Sequence of protein 2:
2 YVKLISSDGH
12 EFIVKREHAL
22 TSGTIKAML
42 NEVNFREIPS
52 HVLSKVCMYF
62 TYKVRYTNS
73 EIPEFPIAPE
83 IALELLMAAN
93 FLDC

Sequence of protein 1:
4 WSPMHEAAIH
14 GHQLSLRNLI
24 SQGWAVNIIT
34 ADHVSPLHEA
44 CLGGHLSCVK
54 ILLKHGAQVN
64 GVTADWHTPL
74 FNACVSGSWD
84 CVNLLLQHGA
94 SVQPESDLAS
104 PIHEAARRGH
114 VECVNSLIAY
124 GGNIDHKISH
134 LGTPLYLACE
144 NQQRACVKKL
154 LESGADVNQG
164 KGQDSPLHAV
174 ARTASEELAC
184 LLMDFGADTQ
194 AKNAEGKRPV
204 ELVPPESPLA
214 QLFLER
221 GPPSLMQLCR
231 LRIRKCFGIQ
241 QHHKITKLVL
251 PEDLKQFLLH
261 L

Interface contacts:
Residue M226 in protein 1 is in contact with residue L88 in protein 2 (closest heavy-atom distance 4.0 Å).
Residue C229 in protein 1 interacts with residue L87 in protein 2 (closest heavy-atom distance 3.6 Å).
Residue M226 in protein 1 is in contact with residue C96 in protein 2 (closest heavy-atom distance 3.5 Å).
Residue P222 in protein 1 interacts with residue K64 in protein 2 (closest heavy-atom distance 3.6 Å).
Residue P222 in protein 1 contacts residue Y60 in protein 2 (closest heavy-atom distance 4.8 Å).
Residue L225 in protein 1 interacts with residue V57 in protein 2 (closest heavy-atom distance 4.3 Å).
Residue S224 in protein 1 interacts with residue C96 in protein 2 (closest heavy-atom distance 3.5 Å).
Residue L225 in protein 1 is in contact with residue A91 in protein 2 (closest heavy-atom distance 3.7 Å).
Residue C229 in protein 1 interacts with residue L88 in protein 2 (closest heavy-atom distance 3.8 Å).
Residue P222 in protein 1 contacts residue I74 in protein 2 (closest heavy-atom distance 3.8 Å).
Residue M226 in protein 1 interacts with residue A91 in protein 2 (closest heavy-atom distance 3.5 Å).
Residue P251 in protein 1 is in contact with residue M89 in protein 2 (closest heavy-atom distance 3.8 Å).
Residue L254 in protein 1 is in contact with residue L88 in protein 2 (closest heavy-atom distance 4.1 Å).
Residue I233 in protein 1 interacts with residue L85 in protein 2 (closest heavy-atom distance 3.7 Å).
Residue L248 in protein 1 interacts with residue L85 in protein 2 (closest heavy-atom distance 4.1 Å).
Residue P222 in protein 1 contacts residue Y67 in protein 2 (closest heavy-atom distance 3.7 Å).
Residue G221 in protein 1 contacts residue Y67 in protein 2 (closest heavy-atom distance 4.3 Å).
Residue C229 in protein 1 contacts residue A84 in protein 2 (closest heavy-atom distance 4.0 Å).
Residue S224 in protein 1 interacts with residue Y60 in protein 2 (closest heavy-atom distance 3.2 Å).
Residue R232 in protein 1 contacts residue P81 in protein 2 (closest heavy-atom distance 3.2 Å).
Residue P222 in protein 1 interacts with residue Y63 in protein 2 (closest heavy-atom distance 3.8 Å).
Residue R232 in protein 1 is in contact with residue A80 in protein 2 (closest heavy-atom distance 4.8 Å).
Residue Q193 in protein 1 contacts residue E73 in protein 2 (closest heavy-atom distance 4.8 Å).
Residue L254 in protein 1 contacts residue M89 in protein 2 (closest heavy-atom distance 4.2 Å).
Residue P222 in protein 1 is in contact with residue T68 in protein 2 (closest heavy-atom distance 4.2 Å).
Residue C229 in protein 1 contacts residue I79 in protein 2 (closest heavy-atom distance 4.3 Å).
Residue L254 in protein 1 is in contact with residue N92 in protein 2 (closest heavy-atom distance 4.0 Å).
Residue L258 in protein 1 interacts with residue L88 in protein 2 (closest heavy-atom distance 3.8 Å).
Residue C236 in protein 1 contacts residue P81 in protein 2 (closest heavy-atom distance 4.0 Å).
Residue L225 in protein 1 interacts with residue L87 in protein 2 (closest heavy-atom distance 3.8 Å).
Residue I233 in protein 1 interacts with residue A84 in protein 2 (closest heavy-atom distance 3.7 Å).
Residue M226 in protein 1 is in contact with residue N92 in protein 2 (closest heavy-atom distance 3.7 Å).
Residue L228 in protein 1 contacts residue I79 in protein 2 (closest heavy-atom distance 4.1 Å).
Residue L225 in protein 1 interacts with residue F77 in protein 2 (closest heavy-atom distance 4.0 Å).
Residue L228 in protein 1 interacts with residue Y63 in protein 2 (closest heavy-atom distance 4.5 Å).
Residue P223 in protein 1 contacts residue Y60 in protein 2 (closest heavy-atom distance 2.8 Å).
Residue L225 in protein 1 is in contact with residue Y60 in protein 2 (closest heavy-atom distance 3.1 Å).
Residue L225 in protein 1 is in contact with residue I79 in protein 2 (closest heavy-atom distance 4.6 Å).
Residue G221 in protein 1 interacts with residue T68 in protein 2 (closest heavy-atom distance 5.0 Å).
Residue R232 in protein 1 is in contact with residue A84 in protein 2 (closest heavy-atom distance 4.6 Å).
Residue L250 in protein 1 contacts residue M89 in protein 2 (closest heavy-atom distance 4.0 Å).
Residue L228 in protein 1 is in contact with residue F77 in protein 2 (closest heavy-atom distance 4.0 Å).
Residue L250 in protein 1 is in contact with residue L88 in protein 2 (closest heavy-atom distance 4.6 Å).
Residue V249 in protein 1 interacts with residue M89 in protein 2 (closest heavy-atom distance 4.6 Å).
Residue L250 in protein 1 interacts with residue L85 in protein 2 (closest heavy-atom distance 4.4 Å).
Residue R232 in protein 1 contacts residue I79 in protein 2 (closest heavy-atom distance 3.0 Å).
Residue L228 in protein 1 interacts with residue Y60 in protein 2 (closest heavy-atom distance 3.7 Å).
Residue F257 in protein 1 is in contact with residue L88 in protein 2 (closest heavy-atom distance 4.3 Å).
Residue L225 in protein 1 contacts residue C96 in protein 2 (closest heavy-atom distance 2.8 Å).
Residue I233 in protein 1 contacts residue L88 in protein 2 (closest heavy-atom distance 4.1 Å).
Residue G221 in protein 1 contacts residue I74 in protein 2 (closest heavy-atom distance 3.7 Å).

The following describes two proteins that form a bound complex.